Sequence of the second protein:
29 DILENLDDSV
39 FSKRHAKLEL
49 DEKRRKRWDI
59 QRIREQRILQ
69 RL

This data describes a binding interaction between two proteins.

Residue-level contacts at the interface:
Residue I66 in the second protein is in contact with residue L70 in the first protein (closest heavy-atom distance 3.7 Å).
Residue L70 in the second protein interacts with residue I66 in the first protein (closest heavy-atom distance 3.7 Å).
Residue L67 in the second protein contacts residue L67 in the first protein (closest heavy-atom distance 3.9 Å).
Residue I66 in the second protein contacts residue I66 in the first protein (closest heavy-atom distance 3.8 Å).
Residue L67 in the second protein contacts residue I66 in the first protein (closest heavy-atom distance 4.5 Å).
Residue E63 in the second protein is in contact with residue L67 in the first protein (closest heavy-atom distance 3.8 Å).
Residue I66 in the second protein contacts residue L67 in the first protein (closest heavy-atom distance 4.5 Å).
Residue L67 in the second protein contacts residue E63 in the first protein (closest heavy-atom distance 3.8 Å).

Sequence of the first protein:
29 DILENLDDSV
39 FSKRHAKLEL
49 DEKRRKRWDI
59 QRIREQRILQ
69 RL